Interface contacts:
Residue G316 in protein 2 is in contact with residue R102 in protein 1 (closest heavy-atom distance 3.5 Å).
Residue D314 in protein 2 interacts with residue Y97 in protein 1 (closest heavy-atom distance 2.3 Å).
Residue D318 in protein 2 interacts with residue R102 in protein 1 (closest heavy-atom distance 2.7 Å).
Residue D68 in protein 2 is in contact with residue C36 in protein 1 (closest heavy-atom distance 4.3 Å).
Residue G315 in protein 2 interacts with residue R102 in protein 1 (closest heavy-atom distance 4.8 Å).
Residue N290 in protein 2 is in contact with residue R102 in protein 1 (closest heavy-atom distance 3.6 Å).
Residue A69 in protein 2 interacts with residue C36 in protein 1 (closest heavy-atom distance 3.4 Å).
Residue V317 in protein 2 interacts with residue R102 in protein 1 (closest heavy-atom distance 4.2 Å).
Residue K289 in protein 2 contacts residue R102 in protein 1 (closest heavy-atom distance 3.3 Å).
Residue T319 in protein 2 contacts residue R102 in protein 1 (closest heavy-atom distance 3.7 Å).

The following describes two proteins that form a bound complex.

Sequence of protein 2:
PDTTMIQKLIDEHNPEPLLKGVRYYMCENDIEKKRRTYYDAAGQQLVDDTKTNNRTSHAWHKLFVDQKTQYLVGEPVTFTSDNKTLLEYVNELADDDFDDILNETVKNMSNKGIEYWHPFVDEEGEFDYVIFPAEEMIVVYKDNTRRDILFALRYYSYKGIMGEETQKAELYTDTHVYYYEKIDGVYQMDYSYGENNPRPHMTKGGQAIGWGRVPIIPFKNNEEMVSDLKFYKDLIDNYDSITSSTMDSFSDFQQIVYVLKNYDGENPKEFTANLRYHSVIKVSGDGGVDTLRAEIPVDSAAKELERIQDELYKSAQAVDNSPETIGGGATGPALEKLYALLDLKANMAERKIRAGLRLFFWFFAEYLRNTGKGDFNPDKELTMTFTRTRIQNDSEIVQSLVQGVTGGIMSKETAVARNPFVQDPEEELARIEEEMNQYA

Sequence of protein 1:
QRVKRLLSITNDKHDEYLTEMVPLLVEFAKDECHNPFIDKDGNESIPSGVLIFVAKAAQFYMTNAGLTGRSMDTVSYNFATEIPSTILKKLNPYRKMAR